Sequence of chain A:
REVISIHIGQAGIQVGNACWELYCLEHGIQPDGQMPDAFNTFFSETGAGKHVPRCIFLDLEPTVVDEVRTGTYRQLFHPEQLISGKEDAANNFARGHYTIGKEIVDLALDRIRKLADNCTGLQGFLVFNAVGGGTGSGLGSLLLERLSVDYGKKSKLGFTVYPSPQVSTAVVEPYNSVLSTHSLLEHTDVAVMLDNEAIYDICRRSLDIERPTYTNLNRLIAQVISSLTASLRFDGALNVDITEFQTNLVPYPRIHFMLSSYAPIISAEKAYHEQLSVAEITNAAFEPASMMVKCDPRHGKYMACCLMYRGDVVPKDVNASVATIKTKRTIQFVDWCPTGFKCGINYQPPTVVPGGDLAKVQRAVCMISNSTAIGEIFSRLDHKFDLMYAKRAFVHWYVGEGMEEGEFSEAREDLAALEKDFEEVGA

Residue-level contacts at the interface:
Residue G59 in chain A interacts with residue L450 in chain B (closest heavy-atom distance 3.4 Å).
Residue G59 in chain A interacts with residue V446 in chain B (closest heavy-atom distance 4.6 Å).
Residue A58 in chain A is in contact with residue P447 in chain B (closest heavy-atom distance 3.3 Å).
Residue G57 in chain A interacts with residue L450 in chain B (closest heavy-atom distance 4.8 Å).
Residue A58 in chain A is in contact with residue L450 in chain B (closest heavy-atom distance 3.5 Å).
Residue A58 in chain A interacts with residue V446 in chain B (closest heavy-atom distance 4.1 Å).
Residue M36 in chain A contacts residue R453 in chain B (closest heavy-atom distance 3.5 Å).
Residue E55 in chain A is in contact with residue L450 in chain B (closest heavy-atom distance 5.0 Å).

These two protein chains interact to form a complex.

Sequence of chain B:
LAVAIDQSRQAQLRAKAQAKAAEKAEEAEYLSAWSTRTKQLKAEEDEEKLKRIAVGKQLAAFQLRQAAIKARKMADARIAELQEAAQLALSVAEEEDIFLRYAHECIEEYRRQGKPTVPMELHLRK